Sequence of chain B:
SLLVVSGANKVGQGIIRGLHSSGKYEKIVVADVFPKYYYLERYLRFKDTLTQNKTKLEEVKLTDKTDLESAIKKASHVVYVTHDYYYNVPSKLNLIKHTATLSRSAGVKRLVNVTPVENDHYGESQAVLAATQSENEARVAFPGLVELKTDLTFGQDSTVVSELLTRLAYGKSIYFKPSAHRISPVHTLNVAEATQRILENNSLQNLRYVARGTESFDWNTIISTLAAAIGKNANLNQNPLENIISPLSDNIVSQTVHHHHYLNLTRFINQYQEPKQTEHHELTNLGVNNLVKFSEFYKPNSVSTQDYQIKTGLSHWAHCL

The following describes two proteins that form a bound complex.

Contacts between the two chains:
Residue K62 in chain B is in contact with residue F21 in chain A (closest heavy-atom distance 4.2 Å).
Residue Y38 in chain B contacts residue S14 in chain A (closest heavy-atom distance 3.9 Å).
Residue L45 in chain B contacts residue E74 in chain A (closest heavy-atom distance 4.9 Å).
Residue L322 in chain B interacts with residue S14 in chain A (closest heavy-atom distance 4.2 Å).
Residue A319 in chain B interacts with residue T10 in chain A (closest heavy-atom distance 4.8 Å).
Residue L45 in chain B is in contact with residue A73 in chain A (closest heavy-atom distance 3.9 Å).
Residue L322 in chain B contacts residue F11 in chain A (closest heavy-atom distance 4.3 Å).
Residue D49 in chain B interacts with residue A73 in chain A (closest heavy-atom distance 3.9 Å).

Sequence of chain A:
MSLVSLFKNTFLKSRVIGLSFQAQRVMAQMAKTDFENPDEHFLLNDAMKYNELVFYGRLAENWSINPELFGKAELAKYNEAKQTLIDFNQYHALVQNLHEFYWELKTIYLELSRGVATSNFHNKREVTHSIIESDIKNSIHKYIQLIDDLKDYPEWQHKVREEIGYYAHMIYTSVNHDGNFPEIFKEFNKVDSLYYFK